Interface contacts:
Residue P45 in chain B contacts residue Y148 in chain A (closest heavy-atom distance 3.5 Å).
Residue I157 in chain B interacts with residue V151 in chain A (closest heavy-atom distance 3.6 Å).
Residue F94 in chain B contacts residue L57 in chain A (closest heavy-atom distance 3.3 Å).
Residue N46 in chain B contacts residue F149 in chain A (closest heavy-atom distance 3.5 Å).
Residue V160 in chain B contacts residue F149 in chain A (closest heavy-atom distance 2.8 Å).
Residue V300 in chain B interacts with residue N111 in chain A (closest heavy-atom distance 3.6 Å).
Residue T158 in chain B contacts residue V151 in chain A (closest heavy-atom distance 2.8 Å).
Residue Y51 in chain B contacts residue E127 in chain A (closest heavy-atom distance 3.6 Å).
Residue S50 in chain B is in contact with residue L128 in chain A (closest heavy-atom distance 3.5 Å).
Residue N46 in chain B contacts residue A137 in chain A (closest heavy-atom distance 3.5 Å).
Residue T49 in chain B is in contact with residue A137 in chain A (closest heavy-atom distance 3.2 Å).
Residue Q33 in chain B is in contact with residue K123 in chain A (closest heavy-atom distance 3.5 Å).
Residue V156 in chain B is in contact with residue E153 in chain A (closest heavy-atom distance 3.1 Å).
Residue R284 in chain B interacts with residue L57 in chain A (closest heavy-atom distance 3.6 Å).
Residue G303 in chain B interacts with residue Y112 in chain A (closest heavy-atom distance 3.4 Å).
Residue I54 in chain B contacts residue W135 in chain A (closest heavy-atom distance 3.6 Å).
Residue D299 in chain B contacts residue Y112 in chain A (closest heavy-atom distance 3.0 Å).
Residue Q33 in chain B contacts residue E130 in chain A (closest heavy-atom distance 2.9 Å).
Residue L159 in chain B is in contact with residue F149 in chain A (closest heavy-atom distance 3.5 Å).
Residue N46 in chain B contacts residue Y148 in chain A (closest heavy-atom distance 3.8 Å).
Residue L65 in chain B interacts with residue Q122 in chain A (closest heavy-atom distance 3.0 Å).
Residue H48 in chain B contacts residue S132 in chain A (closest heavy-atom distance 2.5 Å).
Residue P298 in chain B is in contact with residue Q109 in chain A (closest heavy-atom distance 3.7 Å).
Residue S34 in chain B interacts with residue E130 in chain A (closest heavy-atom distance 3.5 Å).
Residue A297 in chain B is in contact with residue L110 in chain A (closest heavy-atom distance 2.9 Å).
Residue N28 in chain B contacts residue Q124 in chain A (closest heavy-atom distance 3.7 Å).
Residue Y51 in chain B is in contact with residue G129 in chain A (closest heavy-atom distance 3.6 Å).
Residue F94 in chain B is in contact with residue G59 in chain A (closest heavy-atom distance 3.6 Å).
Residue Q33 in chain B interacts with residue Q122 in chain A (closest heavy-atom distance 3.8 Å).
Residue P45 in chain B contacts residue A147 in chain A (closest heavy-atom distance 3.7 Å).
Residue Y51 in chain B is in contact with residue L128 in chain A (closest heavy-atom distance 3.1 Å).
Residue N295 in chain B contacts residue T107 in chain A (closest heavy-atom distance 3.3 Å).
Residue S50 in chain B contacts residue W135 in chain A (closest heavy-atom distance 3.5 Å).
Residue L296 in chain B is in contact with residue L110 in chain A (closest heavy-atom distance 3.5 Å).
Residue V300 in chain B contacts residue L110 in chain A (closest heavy-atom distance 3.3 Å).
Residue L56 in chain B is in contact with residue W135 in chain A (closest heavy-atom distance 3.8 Å).
Residue T49 in chain B is in contact with residue G129 in chain A (closest heavy-atom distance 3.6 Å).
Residue T49 in chain B contacts residue W135 in chain A (closest heavy-atom distance 2.9 Å).
Residue L296 in chain B contacts residue Q109 in chain A (closest heavy-atom distance 3.4 Å).
Residue N295 in chain B interacts with residue L110 in chain A (closest heavy-atom distance 2.8 Å).
Residue L307 in chain B interacts with residue Y112 in chain A (closest heavy-atom distance 3.7 Å).
Residue Q33 in chain B interacts with residue Q124 in chain A (closest heavy-atom distance 3.0 Å).
Residue T35 in chain B contacts residue Q124 in chain A (closest heavy-atom distance 3.0 Å).
Residue L159 in chain B is in contact with residue Y148 in chain A (closest heavy-atom distance 3.7 Å).
Residue S32 in chain B contacts residue E130 in chain A (closest heavy-atom distance 3.5 Å).
Residue Y51 in chain B contacts residue W135 in chain A (closest heavy-atom distance 3.6 Å).
Residue S34 in chain B contacts residue Q124 in chain A (closest heavy-atom distance 3.7 Å).
Residue V304 in chain B contacts residue Y112 in chain A (closest heavy-atom distance 3.5 Å).
Residue V300 in chain B interacts with residue Y112 in chain A (closest heavy-atom distance 3.7 Å).
Residue N46 in chain B contacts residue A147 in chain A (closest heavy-atom distance 2.7 Å).
Residue T158 in chain B is in contact with residue V150 in chain A (closest heavy-atom distance 3.5 Å).
Residue S50 in chain B interacts with residue G129 in chain A (closest heavy-atom distance 3.2 Å).
Residue A297 in chain B interacts with residue Q109 in chain A (closest heavy-atom distance 3.6 Å).
Residue N64 in chain B interacts with residue Q122 in chain A (closest heavy-atom distance 2.9 Å).
Residue H47 in chain B is in contact with residue S132 in chain A (closest heavy-atom distance 3.4 Å).
Residue T158 in chain B is in contact with residue F149 in chain A (closest heavy-atom distance 3.8 Å).
Residue D299 in chain B contacts residue N111 in chain A (closest heavy-atom distance 3.3 Å).
Residue H47 in chain B interacts with residue G133 in chain A (closest heavy-atom distance 3.0 Å).
Residue T35 in chain B interacts with residue S132 in chain A (closest heavy-atom distance 3.3 Å).
Residue N295 in chain B is in contact with residue Q109 in chain A (closest heavy-atom distance 3.2 Å).

Sequence of chain A:
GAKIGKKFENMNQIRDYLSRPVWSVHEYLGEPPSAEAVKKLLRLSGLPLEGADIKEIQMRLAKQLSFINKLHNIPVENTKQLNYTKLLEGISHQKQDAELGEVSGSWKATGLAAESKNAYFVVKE

These two protein chains interact to form a complex.

Sequence of chain B:
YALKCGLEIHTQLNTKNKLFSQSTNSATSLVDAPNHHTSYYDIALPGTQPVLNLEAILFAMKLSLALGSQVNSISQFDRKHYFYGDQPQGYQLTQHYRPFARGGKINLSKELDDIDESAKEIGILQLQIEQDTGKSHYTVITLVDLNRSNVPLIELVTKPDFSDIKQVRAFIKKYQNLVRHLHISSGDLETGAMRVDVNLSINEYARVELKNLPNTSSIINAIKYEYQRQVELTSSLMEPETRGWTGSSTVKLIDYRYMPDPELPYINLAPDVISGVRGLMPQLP